Residue-level contacts at the interface:
Residue R117 in chain B contacts residue G45 in chain A (closest heavy-atom distance 3.0 Å).
Residue R117 in chain B contacts residue R44 in chain A (closest heavy-atom distance 4.0 Å).
Residue G116 in chain B interacts with residue R44 in chain A (closest heavy-atom distance 3.5 Å).
Residue F115 in chain B interacts with residue E38 in chain A (closest heavy-atom distance 3.8 Å).
Residue F115 in chain B contacts residue K41 in chain A (closest heavy-atom distance 2.2 Å).
Residue R117 in chain B is in contact with residue R46 in chain A (closest heavy-atom distance 4.6 Å).
Residue D112 in chain B interacts with residue K41 in chain A (closest heavy-atom distance 4.4 Å).
Residue F115 in chain B is in contact with residue H37 in chain A (closest heavy-atom distance 3.2 Å).
Residue F115 in chain B interacts with residue R44 in chain A (closest heavy-atom distance 3.3 Å).

This data describes a binding interaction between two proteins.

Sequence of chain A:
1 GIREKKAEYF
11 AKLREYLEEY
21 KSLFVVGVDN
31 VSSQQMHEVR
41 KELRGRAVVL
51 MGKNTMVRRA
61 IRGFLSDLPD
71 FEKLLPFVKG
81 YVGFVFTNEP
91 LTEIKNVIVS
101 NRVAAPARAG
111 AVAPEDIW

Sequence of chain B:
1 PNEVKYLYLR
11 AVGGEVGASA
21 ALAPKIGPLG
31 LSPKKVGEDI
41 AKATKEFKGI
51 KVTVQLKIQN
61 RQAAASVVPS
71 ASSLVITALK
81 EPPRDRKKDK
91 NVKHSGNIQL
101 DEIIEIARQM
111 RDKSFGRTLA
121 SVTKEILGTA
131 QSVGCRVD